Sequence of the second protein:
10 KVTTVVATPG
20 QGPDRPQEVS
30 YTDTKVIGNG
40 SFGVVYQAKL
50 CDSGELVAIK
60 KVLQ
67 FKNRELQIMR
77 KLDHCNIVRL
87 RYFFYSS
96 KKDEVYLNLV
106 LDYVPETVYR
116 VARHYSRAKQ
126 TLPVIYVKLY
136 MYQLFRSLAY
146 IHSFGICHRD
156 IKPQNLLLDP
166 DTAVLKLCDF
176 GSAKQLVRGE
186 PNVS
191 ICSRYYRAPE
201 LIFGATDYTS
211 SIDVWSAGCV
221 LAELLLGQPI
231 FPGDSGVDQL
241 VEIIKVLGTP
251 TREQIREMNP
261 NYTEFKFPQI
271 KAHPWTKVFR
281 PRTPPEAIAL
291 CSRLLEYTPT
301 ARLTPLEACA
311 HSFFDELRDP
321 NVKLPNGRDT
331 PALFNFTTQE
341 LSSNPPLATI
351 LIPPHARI

Sequence of the first protein:
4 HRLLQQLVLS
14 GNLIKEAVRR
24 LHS

These two protein chains interact to form a complex.

Contacts between the two chains:
Residue I202 in the second protein interacts with residue L16 in the first protein (closest heavy-atom distance 3.9 Å).
Residue V237 in the second protein is in contact with residue A20 in the first protein (closest heavy-atom distance 4.6 Å).
Residue P268 in the second protein interacts with residue K18 in the first protein (closest heavy-atom distance 4.4 Å).
Residue E264 in the second protein contacts residue I17 in the first protein (closest heavy-atom distance 2.8 Å).
Residue I270 in the second protein is in contact with residue L24 in the first protein (closest heavy-atom distance 4.4 Å).
Residue V237 in the second protein is in contact with residue L7 in the first protein (closest heavy-atom distance 4.0 Å).
Residue L240 in the second protein contacts residue A20 in the first protein (closest heavy-atom distance 3.9 Å).
Residue Y262 in the second protein interacts with residue L10 in the first protein (closest heavy-atom distance 4.1 Å).
Residue I255 in the second protein interacts with residue I17 in the first protein (closest heavy-atom distance 3.5 Å).
Residue R197 in the second protein contacts residue H4 in the first protein (closest heavy-atom distance 4.7 Å).
Residue I244 in the second protein is in contact with residue V21 in the first protein (closest heavy-atom distance 4.4 Å).
Residue R194 in the second protein is in contact with residue H4 in the first protein (closest heavy-atom distance 4.1 Å).
Residue T249 in the second protein is in contact with residue I17 in the first protein (closest heavy-atom distance 3.8 Å).
Residue I244 in the second protein is in contact with residue A20 in the first protein (closest heavy-atom distance 3.8 Å).
Residue E264 in the second protein contacts residue K18 in the first protein (closest heavy-atom distance 2.8 Å).
Residue G236 in the second protein contacts residue L7 in the first protein (closest heavy-atom distance 4.3 Å).
Residue I202 in the second protein is in contact with residue L7 in the first protein (closest heavy-atom distance 3.6 Å).
Residue P268 in the second protein interacts with residue I17 in the first protein (closest heavy-atom distance 5.0 Å).
Residue V241 in the second protein interacts with residue L24 in the first protein (closest heavy-atom distance 3.7 Å).
Residue K266 in the second protein contacts residue K18 in the first protein (closest heavy-atom distance 3.1 Å).
Residue E264 in the second protein is in contact with residue N15 in the first protein (closest heavy-atom distance 3.8 Å).
Residue I202 in the second protein contacts residue V11 in the first protein (closest heavy-atom distance 3.7 Å).
Residue F203 in the second protein interacts with residue L16 in the first protein (closest heavy-atom distance 3.8 Å).
Residue G236 in the second protein contacts residue H4 in the first protein (closest heavy-atom distance 3.0 Å).
Residue V237 in the second protein interacts with residue R23 in the first protein (closest heavy-atom distance 3.6 Å).
Residue E264 in the second protein contacts residue L16 in the first protein (closest heavy-atom distance 3.4 Å).
Residue V237 in the second protein is in contact with residue L16 in the first protein (closest heavy-atom distance 4.4 Å).
Residue E264 in the second protein contacts residue G14 in the first protein (closest heavy-atom distance 3.1 Å).
Residue S235 in the second protein interacts with residue R23 in the first protein (closest heavy-atom distance 4.2 Å).
Residue T263 in the second protein is in contact with residue G14 in the first protein (closest heavy-atom distance 3.6 Å).
Residue K245 in the second protein is in contact with residue L24 in the first protein (closest heavy-atom distance 3.6 Å).
Residue P250 in the second protein is in contact with residue I17 in the first protein (closest heavy-atom distance 4.2 Å).
Residue Y262 in the second protein interacts with residue I17 in the first protein (closest heavy-atom distance 4.0 Å).
Residue Y262 in the second protein interacts with residue V11 in the first protein (closest heavy-atom distance 3.4 Å).
Residue V237 in the second protein interacts with residue L10 in the first protein (closest heavy-atom distance 3.4 Å).
Residue L240 in the second protein interacts with residue I17 in the first protein (closest heavy-atom distance 4.6 Å).
Residue V241 in the second protein contacts residue R23 in the first protein (closest heavy-atom distance 3.7 Å).
Residue Y262 in the second protein interacts with residue G14 in the first protein (closest heavy-atom distance 3.2 Å).
Residue V237 in the second protein interacts with residue E19 in the first protein (closest heavy-atom distance 4.4 Å).
Residue V237 in the second protein is in contact with residue L6 in the first protein (closest heavy-atom distance 4.1 Å).
Residue F267 in the second protein contacts residue K18 in the first protein (closest heavy-atom distance 4.0 Å).
Residue L240 in the second protein is in contact with residue L16 in the first protein (closest heavy-atom distance 3.6 Å).
Residue S235 in the second protein contacts residue H4 in the first protein (closest heavy-atom distance 4.0 Å).
Residue I244 in the second protein interacts with residue I17 in the first protein (closest heavy-atom distance 4.6 Å).
Residue F267 in the second protein interacts with residue I17 in the first protein (closest heavy-atom distance 3.5 Å).
Residue Y262 in the second protein is in contact with residue L16 in the first protein (closest heavy-atom distance 3.0 Å).
Residue V241 in the second protein contacts residue A20 in the first protein (closest heavy-atom distance 3.4 Å).
Residue Y262 in the second protein interacts with residue N15 in the first protein (closest heavy-atom distance 3.4 Å).
Residue D238 in the second protein interacts with residue R23 in the first protein (closest heavy-atom distance 4.4 Å).
Residue G204 in the second protein interacts with residue V11 in the first protein (closest heavy-atom distance 4.6 Å).
Residue T249 in the second protein contacts residue V21 in the first protein (closest heavy-atom distance 3.7 Å).
Residue F203 in the second protein interacts with residue I17 in the first protein (closest heavy-atom distance 3.6 Å).
Residue F203 in the second protein interacts with residue V11 in the first protein (closest heavy-atom distance 3.6 Å).
Residue P268 in the second protein contacts residue V21 in the first protein (closest heavy-atom distance 3.8 Å).
Residue I244 in the second protein contacts residue L24 in the first protein (closest heavy-atom distance 3.9 Å).
Residue I270 in the second protein contacts residue V21 in the first protein (closest heavy-atom distance 4.0 Å).